Interface contacts:
Residue L101 in the second protein is in contact with residue L23 in the first protein (closest heavy-atom distance 4.1 Å).
Residue K11 in the second protein is in contact with residue A19 in the first protein (closest heavy-atom distance 2.6 Å).
Residue V9 in the second protein interacts with residue A19 in the first protein (closest heavy-atom distance 4.1 Å).
Residue T7 in the second protein contacts residue K25 in the first protein (closest heavy-atom distance 4.5 Å).
Residue F10 in the second protein is in contact with residue A19 in the first protein (closest heavy-atom distance 3.3 Å).
Residue R104 in the second protein contacts residue A24 in the first protein (closest heavy-atom distance 4.1 Å).
Residue K108 in the second protein interacts with residue L23 in the first protein (closest heavy-atom distance 2.6 Å).
Residue R104 in the second protein interacts with residue K25 in the first protein (closest heavy-atom distance 4.4 Å).
Residue T7 in the second protein is in contact with residue L23 in the first protein (closest heavy-atom distance 3.5 Å).
Residue R8 in the second protein contacts residue L23 in the first protein (closest heavy-atom distance 5.0 Å).
Residue R104 in the second protein is in contact with residue L23 in the first protein (closest heavy-atom distance 3.3 Å).
Residue V9 in the second protein is in contact with residue L23 in the first protein (closest heavy-atom distance 3.4 Å).
Residue L105 in the second protein interacts with residue L23 in the first protein (closest heavy-atom distance 3.6 Å).

Sequence of the second protein:
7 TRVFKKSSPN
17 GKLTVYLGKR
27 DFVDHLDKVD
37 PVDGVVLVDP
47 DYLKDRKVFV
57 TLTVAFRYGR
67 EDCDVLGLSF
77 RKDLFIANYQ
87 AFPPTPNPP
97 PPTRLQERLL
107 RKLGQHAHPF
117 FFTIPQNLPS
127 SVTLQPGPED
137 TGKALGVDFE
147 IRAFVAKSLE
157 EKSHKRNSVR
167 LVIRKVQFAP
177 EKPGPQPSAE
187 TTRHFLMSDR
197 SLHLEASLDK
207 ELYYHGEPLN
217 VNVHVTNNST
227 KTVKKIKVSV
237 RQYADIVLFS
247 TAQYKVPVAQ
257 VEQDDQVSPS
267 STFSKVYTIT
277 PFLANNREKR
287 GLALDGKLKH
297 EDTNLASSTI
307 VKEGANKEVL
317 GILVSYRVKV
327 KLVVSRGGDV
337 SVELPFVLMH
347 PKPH

Sequence of the first protein:
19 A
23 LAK

This data describes a binding interaction between two proteins.